Sequence of protein 1:
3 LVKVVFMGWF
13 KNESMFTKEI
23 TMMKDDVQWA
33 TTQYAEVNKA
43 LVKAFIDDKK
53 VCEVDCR

These two protein chains interact to form a complex.

Interface contacts:
Residue R243 in protein 2 interacts with residue D27 in protein 1 (closest heavy-atom distance 4.0 Å).
Residue D317 in protein 2 interacts with residue K20 in protein 1 (closest heavy-atom distance 3.4 Å).
Residue F309 in protein 2 contacts residue Y36 in protein 1 (closest heavy-atom distance 3.3 Å).
Residue L159 in protein 2 is in contact with residue E38 in protein 1 (closest heavy-atom distance 3.7 Å).
Residue R243 in protein 2 contacts residue W31 in protein 1 (closest heavy-atom distance 3.7 Å).
Residue D317 in protein 2 interacts with residue E21 in protein 1 (closest heavy-atom distance 3.4 Å).
Residue N166 in protein 2 interacts with residue Q30 in protein 1 (closest heavy-atom distance 4.1 Å).
Residue N91 in protein 2 is in contact with residue V56 in protein 1 (closest heavy-atom distance 3.8 Å).
Residue P313 in protein 2 contacts residue S16 in protein 1 (closest heavy-atom distance 3.8 Å).
Residue M311 in protein 2 contacts residue T19 in protein 1 (closest heavy-atom distance 3.9 Å).
Residue E93 in protein 2 interacts with residue K52 in protein 1 (closest heavy-atom distance 3.7 Å).
Residue G314 in protein 2 is in contact with residue M17 in protein 1 (closest heavy-atom distance 2.8 Å).
Residue M311 in protein 2 is in contact with residue F18 in protein 1 (closest heavy-atom distance 3.5 Å).
Residue A316 in protein 2 contacts residue T19 in protein 1 (closest heavy-atom distance 3.5 Å).
Residue M311 in protein 2 contacts residue K20 in protein 1 (closest heavy-atom distance 4.0 Å).
Residue S240 in protein 2 interacts with residue D28 in protein 1 (closest heavy-atom distance 4.0 Å).
Residue R305 in protein 2 contacts residue E38 in protein 1 (closest heavy-atom distance 2.5 Å).
Residue F309 in protein 2 interacts with residue A32 in protein 1 (closest heavy-atom distance 3.7 Å).
Residue D317 in protein 2 is in contact with residue T19 in protein 1 (closest heavy-atom distance 3.1 Å).
Residue K90 in protein 2 is in contact with residue D57 in protein 1 (closest heavy-atom distance 3.2 Å).
Residue I315 in protein 2 interacts with residue T19 in protein 1 (closest heavy-atom distance 3.2 Å).
Residue T236 in protein 2 is in contact with residue D28 in protein 1 (closest heavy-atom distance 4.1 Å).
Residue S235 in protein 2 contacts residue I22 in protein 1 (closest heavy-atom distance 3.4 Å).
Residue F309 in protein 2 interacts with residue N40 in protein 1 (closest heavy-atom distance 3.1 Å).
Residue K319 in protein 2 interacts with residue K20 in protein 1 (closest heavy-atom distance 2.7 Å).
Residue F309 in protein 2 interacts with residue Q35 in protein 1 (closest heavy-atom distance 3.6 Å).
Residue E246 in protein 2 contacts residue W31 in protein 1 (closest heavy-atom distance 3.6 Å).
Residue P313 in protein 2 contacts residue F12 in protein 1 (closest heavy-atom distance 3.5 Å).
Residue H310 in protein 2 interacts with residue N40 in protein 1 (closest heavy-atom distance 3.5 Å).
Residue M311 in protein 2 interacts with residue Y36 in protein 1 (closest heavy-atom distance 4.1 Å).
Residue H310 in protein 2 interacts with residue V39 in protein 1 (closest heavy-atom distance 4.1 Å).
Residue E185 in protein 2 interacts with residue L3 in protein 1 (closest heavy-atom distance 3.4 Å).
Residue Y94 in protein 2 is in contact with residue C54 in protein 1 (closest heavy-atom distance 3.7 Å).
Residue K182 in protein 2 contacts residue M25 in protein 1 (closest heavy-atom distance 3.7 Å).
Residue I315 in protein 2 interacts with residue F18 in protein 1 (closest heavy-atom distance 3.5 Å).
Residue P313 in protein 2 interacts with residue M17 in protein 1 (closest heavy-atom distance 3.8 Å).
Residue M311 in protein 2 is in contact with residue F12 in protein 1 (closest heavy-atom distance 3.6 Å).
Residue Y237 in protein 2 contacts residue M25 in protein 1 (closest heavy-atom distance 3.8 Å).
Residue K312 in protein 2 contacts residue F18 in protein 1 (closest heavy-atom distance 3.9 Å).
Residue R305 in protein 2 contacts residue Q35 in protein 1 (closest heavy-atom distance 2.7 Å).
Residue Y94 in protein 2 is in contact with residue Q30 in protein 1 (closest heavy-atom distance 3.2 Å).
Residue L159 in protein 2 contacts residue C58 in protein 1 (closest heavy-atom distance 4.1 Å).
Residue R243 in protein 2 contacts residue D28 in protein 1 (closest heavy-atom distance 3.0 Å).
Residue F92 in protein 2 is in contact with residue E55 in protein 1 (closest heavy-atom distance 3.6 Å).
Residue T236 in protein 2 contacts residue M25 in protein 1 (closest heavy-atom distance 3.6 Å).
Residue I315 in protein 2 is in contact with residue M17 in protein 1 (closest heavy-atom distance 3.9 Å).
Residue T236 in protein 2 is in contact with residue M24 in protein 1 (closest heavy-atom distance 4.0 Å).
Residue N91 in protein 2 interacts with residue D57 in protein 1 (closest heavy-atom distance 3.0 Å).
Residue T95 in protein 2 is in contact with residue K52 in protein 1 (closest heavy-atom distance 3.9 Å).
Residue T318 in protein 2 interacts with residue E21 in protein 1 (closest heavy-atom distance 3.9 Å).
Residue F309 in protein 2 is in contact with residue W31 in protein 1 (closest heavy-atom distance 3.9 Å).
Residue F239 in protein 2 is in contact with residue M24 in protein 1 (closest heavy-atom distance 3.8 Å).
Residue E93 in protein 2 is in contact with residue E55 in protein 1 (closest heavy-atom distance 3.0 Å).
Residue M311 in protein 2 contacts residue N40 in protein 1 (closest heavy-atom distance 2.8 Å).
Residue T95 in protein 2 contacts residue V53 in protein 1 (closest heavy-atom distance 3.1 Å).
Residue E93 in protein 2 contacts residue C54 in protein 1 (closest heavy-atom distance 3.9 Å).
Residue D233 in protein 2 is in contact with residue I22 in protein 1 (closest heavy-atom distance 3.9 Å).
Residue N166 in protein 2 contacts residue W31 in protein 1 (closest heavy-atom distance 4.1 Å).
Residue F239 in protein 2 interacts with residue W31 in protein 1 (closest heavy-atom distance 3.6 Å).
Residue F309 in protein 2 contacts residue V39 in protein 1 (closest heavy-atom distance 3.6 Å).

Sequence of protein 2:
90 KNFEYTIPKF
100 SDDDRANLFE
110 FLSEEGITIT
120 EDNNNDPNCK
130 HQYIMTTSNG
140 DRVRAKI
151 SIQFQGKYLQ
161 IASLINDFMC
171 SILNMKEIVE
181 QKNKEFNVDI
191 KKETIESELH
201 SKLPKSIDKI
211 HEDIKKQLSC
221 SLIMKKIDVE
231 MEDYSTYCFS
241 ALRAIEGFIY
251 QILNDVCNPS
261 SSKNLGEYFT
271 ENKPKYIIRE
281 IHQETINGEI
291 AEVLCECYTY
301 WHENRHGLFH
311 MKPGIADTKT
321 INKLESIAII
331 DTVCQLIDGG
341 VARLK